Contacts between the two chains:
Residue I190 in chain A is in contact with residue V441 in chain B (closest heavy-atom distance 3.5 Å).
Residue Q192 in chain A interacts with residue W443 in chain B (closest heavy-atom distance 3.0 Å).
Residue F312 in chain A is in contact with residue V376 in chain B (closest heavy-atom distance 3.0 Å).
Residue V321 in chain A contacts residue N437 in chain B (closest heavy-atom distance 3.0 Å).
Residue I314 in chain A contacts residue Y374 in chain B (closest heavy-atom distance 3.3 Å).
Residue N310 in chain A contacts residue L378 in chain B (closest heavy-atom distance 3.1 Å).
Residue V202 in chain A contacts residue W443 in chain B (closest heavy-atom distance 3.1 Å).
Residue E180 in chain A is in contact with residue F389 in chain B (closest heavy-atom distance 3.5 Å).
Residue N310 in chain A interacts with residue K377 in chain B (closest heavy-atom distance 3.5 Å).
Residue D274 in chain A is in contact with residue Q480 in chain B (closest heavy-atom distance 3.4 Å).
Residue V202 in chain A is in contact with residue K442 in chain B (closest heavy-atom distance 2.7 Å).
Residue M245 in chain A contacts residue H470 in chain B (closest heavy-atom distance 3.1 Å).
Residue R172 in chain A contacts residue Y394 in chain B (closest heavy-atom distance 2.2 Å).
Residue M205 in chain A contacts residue Y374 in chain B (closest heavy-atom distance 3.4 Å).
Residue Q175 in chain A is in contact with residue L412 in chain B (closest heavy-atom distance 3.2 Å).
Residue V202 in chain A contacts residue S444 in chain B (closest heavy-atom distance 3.6 Å).
Residue T182 in chain A contacts residue G453 in chain B (closest heavy-atom distance 3.5 Å).
Residue S242 in chain A contacts residue I473 in chain B (closest heavy-atom distance 3.5 Å).
Residue K170 in chain A contacts residue F398 in chain B (closest heavy-atom distance 3.5 Å).
Residue V207 in chain A is in contact with residue I440 in chain B (closest heavy-atom distance 3.5 Å).
Residue H193 in chain A is in contact with residue D458 in chain B (closest heavy-atom distance 3.0 Å).
Residue M205 in chain A contacts residue K442 in chain B (closest heavy-atom distance 3.5 Å).
Residue I179 in chain A is in contact with residue Y394 in chain B (closest heavy-atom distance 3.4 Å).
Residue Y323 in chain A is in contact with residue E385 in chain B (closest heavy-atom distance 3.5 Å).
Residue I246 in chain A interacts with residue N469 in chain B (closest heavy-atom distance 3.3 Å).
Residue A178 in chain A contacts residue V416 in chain B (closest heavy-atom distance 3.5 Å).
Residue R172 in chain A interacts with residue D396 in chain B (closest heavy-atom distance 3.4 Å).
Residue I179 in chain A interacts with residue V416 in chain B (closest heavy-atom distance 3.3 Å).
Residue V199 in chain A contacts residue D445 in chain B (closest heavy-atom distance 3.2 Å).
Residue I246 in chain A contacts residue H470 in chain B (closest heavy-atom distance 2.9 Å).
Residue Q243 in chain A interacts with residue F472 in chain B (closest heavy-atom distance 3.2 Å).
Residue F313 in chain A interacts with residue F375 in chain B (closest heavy-atom distance 3.6 Å).
Residue T182 in chain A is in contact with residue L452 in chain B (closest heavy-atom distance 3.0 Å).
Residue Y323 in chain A is in contact with residue P386 in chain B (closest heavy-atom distance 2.7 Å).
Residue Q175 in chain A interacts with residue Y394 in chain B (closest heavy-atom distance 2.7 Å).
Residue E203 in chain A interacts with residue K442 in chain B (closest heavy-atom distance 2.8 Å).
Residue V207 in chain A is in contact with residue A438 in chain B (closest heavy-atom distance 3.4 Å).
Residue I176 in chain A interacts with residue F389 in chain B (closest heavy-atom distance 3.4 Å).
Residue D185 in chain A is in contact with residue G453 in chain B (closest heavy-atom distance 3.1 Å).
Residue K170 in chain A is in contact with residue E399 in chain B (closest heavy-atom distance 3.0 Å).
Residue I179 in chain A is in contact with residue F389 in chain B (closest heavy-atom distance 3.4 Å).
Residue Q187 in chain A is in contact with residue R439 in chain B (closest heavy-atom distance 2.9 Å).
Residue V199 in chain A interacts with residue W443 in chain B (closest heavy-atom distance 3.5 Å).
Residue I179 in chain A interacts with residue K415 in chain B (closest heavy-atom distance 3.3 Å).
Residue V199 in chain A is in contact with residue S444 in chain B (closest heavy-atom distance 3.0 Å).
Residue T200 in chain A contacts residue S444 in chain B (closest heavy-atom distance 3.0 Å).
Residue Q243 in chain A interacts with residue R474 in chain B (closest heavy-atom distance 3.4 Å).
Residue R316 in chain A is in contact with residue Y374 in chain B (closest heavy-atom distance 3.1 Å).
Residue R172 in chain A is in contact with residue E395 in chain B (closest heavy-atom distance 3.2 Å).
Residue A244 in chain A is in contact with residue R474 in chain B (closest heavy-atom distance 3.5 Å).
Residue A244 in chain A contacts residue F472 in chain B (closest heavy-atom distance 2.9 Å).
Residue V321 in chain A interacts with residue R439 in chain B (closest heavy-atom distance 3.3 Å).
Residue P206 in chain A interacts with residue R439 in chain B (closest heavy-atom distance 3.5 Å).
Residue F312 in chain A contacts residue F375 in chain B (closest heavy-atom distance 3.1 Å).
Residue K181 in chain A interacts with residue N454 in chain B (closest heavy-atom distance 3.1 Å).
Residue F183 in chain A interacts with residue N437 in chain B (closest heavy-atom distance 3.1 Å).
Residue Y194 in chain A contacts residue E455 in chain B (closest heavy-atom distance 3.3 Å).
Residue S242 in chain A contacts residue R474 in chain B (closest heavy-atom distance 3.0 Å).
Residue M205 in chain A is in contact with residue I440 in chain B (closest heavy-atom distance 2.8 Å).
Residue F315 in chain A interacts with residue Y374 in chain B (closest heavy-atom distance 3.5 Å).

These two protein chains interact to form a complex.

Sequence of chain A:
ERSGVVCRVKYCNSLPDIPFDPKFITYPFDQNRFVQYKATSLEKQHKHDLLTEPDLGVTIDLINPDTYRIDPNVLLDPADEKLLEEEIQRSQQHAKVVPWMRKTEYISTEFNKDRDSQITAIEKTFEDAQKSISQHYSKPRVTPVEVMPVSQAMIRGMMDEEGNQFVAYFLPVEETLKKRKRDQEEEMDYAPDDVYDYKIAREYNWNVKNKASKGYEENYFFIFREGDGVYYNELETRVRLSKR

Sequence of chain B:
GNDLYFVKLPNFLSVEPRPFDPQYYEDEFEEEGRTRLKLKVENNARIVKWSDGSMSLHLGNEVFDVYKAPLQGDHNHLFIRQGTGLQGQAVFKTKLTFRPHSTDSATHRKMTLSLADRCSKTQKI